Sequence of protein 1:
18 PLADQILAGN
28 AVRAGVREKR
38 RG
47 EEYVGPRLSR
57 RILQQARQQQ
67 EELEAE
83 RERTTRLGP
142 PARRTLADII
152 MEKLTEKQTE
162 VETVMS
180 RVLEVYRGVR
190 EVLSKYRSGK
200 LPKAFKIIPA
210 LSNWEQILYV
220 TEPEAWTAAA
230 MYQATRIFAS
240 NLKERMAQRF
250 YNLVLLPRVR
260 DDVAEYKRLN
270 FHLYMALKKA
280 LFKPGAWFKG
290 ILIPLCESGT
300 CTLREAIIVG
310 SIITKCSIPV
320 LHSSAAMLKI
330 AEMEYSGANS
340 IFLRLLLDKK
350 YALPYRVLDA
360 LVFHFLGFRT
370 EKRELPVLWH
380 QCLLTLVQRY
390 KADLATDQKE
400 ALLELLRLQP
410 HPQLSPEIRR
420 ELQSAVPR

Residue-level contacts at the interface:
Residue A31 in protein 1 is in contact with residue G19 in protein 2 (closest heavy-atom distance 3.9 Å).
Residue A28 in protein 1 contacts residue L68 in protein 2 (closest heavy-atom distance 2.9 Å).
Residue V29 in protein 1 is in contact with residue L68 in protein 2 (closest heavy-atom distance 3.7 Å).
Residue R30 in protein 1 is in contact with residue R20 in protein 2 (closest heavy-atom distance 4.4 Å).
Residue V29 in protein 1 contacts residue R20 in protein 2 (closest heavy-atom distance 4.6 Å).
Residue V29 in protein 1 contacts residue Q29 in protein 2 (closest heavy-atom distance 3.2 Å).
Residue N27 in protein 1 is in contact with residue L68 in protein 2 (closest heavy-atom distance 4.3 Å).
Residue V29 in protein 1 interacts with residue L18 in protein 2 (closest heavy-atom distance 3.9 Å).
Residue N27 in protein 1 contacts residue R67 in protein 2 (closest heavy-atom distance 4.0 Å).
Residue R30 in protein 1 is in contact with residue G19 in protein 2 (closest heavy-atom distance 5.0 Å).
Residue N27 in protein 1 interacts with residue R66 in protein 2 (closest heavy-atom distance 4.3 Å).
Residue V29 in protein 1 is in contact with residue R67 in protein 2 (closest heavy-atom distance 3.8 Å).
Residue V29 in protein 1 contacts residue T21 in protein 2 (closest heavy-atom distance 3.7 Å).
Residue V29 in protein 1 is in contact with residue G19 in protein 2 (closest heavy-atom distance 4.3 Å).
Residue A28 in protein 1 contacts residue R67 in protein 2 (closest heavy-atom distance 4.7 Å).
Residue A31 in protein 1 is in contact with residue L18 in protein 2 (closest heavy-atom distance 3.3 Å).
Residue G26 in protein 1 interacts with residue L68 in protein 2 (closest heavy-atom distance 4.1 Å).

The following describes two proteins that form a bound complex.

Sequence of protein 2:
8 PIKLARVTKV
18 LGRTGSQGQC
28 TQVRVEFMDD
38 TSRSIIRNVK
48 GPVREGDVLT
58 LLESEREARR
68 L